Sequence of chain B:
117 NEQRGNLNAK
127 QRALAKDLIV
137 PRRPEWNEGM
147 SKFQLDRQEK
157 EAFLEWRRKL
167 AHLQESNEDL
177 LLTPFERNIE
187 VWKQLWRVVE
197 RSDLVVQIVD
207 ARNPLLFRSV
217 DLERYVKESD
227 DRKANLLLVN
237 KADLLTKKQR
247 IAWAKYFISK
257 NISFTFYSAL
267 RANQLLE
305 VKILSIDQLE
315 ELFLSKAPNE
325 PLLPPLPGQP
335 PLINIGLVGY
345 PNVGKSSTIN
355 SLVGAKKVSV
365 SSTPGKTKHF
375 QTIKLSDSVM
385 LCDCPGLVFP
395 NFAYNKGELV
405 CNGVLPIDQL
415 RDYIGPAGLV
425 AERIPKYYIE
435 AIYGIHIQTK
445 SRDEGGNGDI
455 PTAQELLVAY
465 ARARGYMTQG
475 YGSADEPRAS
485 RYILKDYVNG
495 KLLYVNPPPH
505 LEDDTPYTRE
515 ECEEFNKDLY

Sequence of chain A:
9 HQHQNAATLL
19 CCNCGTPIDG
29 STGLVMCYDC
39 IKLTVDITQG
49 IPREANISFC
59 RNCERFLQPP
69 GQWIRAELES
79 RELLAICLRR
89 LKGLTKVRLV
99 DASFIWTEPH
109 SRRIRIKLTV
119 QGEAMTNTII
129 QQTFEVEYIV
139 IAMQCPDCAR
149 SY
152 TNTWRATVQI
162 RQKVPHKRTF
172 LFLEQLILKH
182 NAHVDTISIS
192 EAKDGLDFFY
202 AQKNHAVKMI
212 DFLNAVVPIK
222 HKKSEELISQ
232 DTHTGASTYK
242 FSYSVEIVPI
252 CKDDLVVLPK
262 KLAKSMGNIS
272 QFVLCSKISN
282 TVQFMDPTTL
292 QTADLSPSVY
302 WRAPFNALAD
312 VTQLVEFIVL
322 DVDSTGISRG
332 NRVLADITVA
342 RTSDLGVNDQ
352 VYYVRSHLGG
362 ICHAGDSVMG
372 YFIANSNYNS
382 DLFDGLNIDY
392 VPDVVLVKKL

The following describes two proteins that form a bound complex.

Interface contacts:
Residue W104 in chain A contacts residue R163 in chain B (closest heavy-atom distance 3.4 Å).
Residue R96 in chain A is in contact with residue D416 in chain B (closest heavy-atom distance 4.3 Å).
Residue F102 in chain A is in contact with residue R183 in chain B (closest heavy-atom distance 4.9 Å).
Residue L97 in chain A is in contact with residue R415 in chain B (closest heavy-atom distance 4.5 Å).
Residue P107 in chain A is in contact with residue L160 in chain B (closest heavy-atom distance 4.5 Å).
Residue W104 in chain A is in contact with residue R164 in chain B (closest heavy-atom distance 3.6 Å).
Residue W104 in chain A interacts with residue L160 in chain B (closest heavy-atom distance 3.9 Å).
Residue V98 in chain A is in contact with residue D416 in chain B (closest heavy-atom distance 4.7 Å).
Residue E77 in chain A interacts with residue R183 in chain B (closest heavy-atom distance 3.6 Å).
Residue E77 in chain A contacts residue R163 in chain B (closest heavy-atom distance 4.1 Å).
Residue W104 in chain A is in contact with residue A167 in chain B (closest heavy-atom distance 4.3 Å).